Sequence of the second protein:
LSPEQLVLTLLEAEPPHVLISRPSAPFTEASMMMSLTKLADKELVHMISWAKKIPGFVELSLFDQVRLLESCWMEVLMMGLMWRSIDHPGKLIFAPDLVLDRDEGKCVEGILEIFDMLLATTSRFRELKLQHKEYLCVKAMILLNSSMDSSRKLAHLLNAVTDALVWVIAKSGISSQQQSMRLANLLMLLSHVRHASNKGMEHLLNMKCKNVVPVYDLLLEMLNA

These two protein chains interact to form a complex.

Sequence of the first protein:
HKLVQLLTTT

Contacts between the two chains:
Residue E72 in the second protein contacts residue L6 in the first protein (closest heavy-atom distance 3.8 Å).
Residue L64 in the second protein contacts residue T11 in the first protein (closest heavy-atom distance 3.3 Å).
Residue Q67 in the second protein is in contact with residue L10 in the first protein (closest heavy-atom distance 3.6 Å).
Residue D229 in the second protein contacts residue K5 in the first protein (closest heavy-atom distance 4.9 Å).
Residue L230 in the second protein is in contact with residue L6 in the first protein (closest heavy-atom distance 4.3 Å).
Residue I50 in the second protein contacts residue L10 in the first protein (closest heavy-atom distance 3.7 Å).
Residue F59 in the second protein interacts with residue L10 in the first protein (closest heavy-atom distance 4.1 Å).
Residue V47 in the second protein is in contact with residue L9 in the first protein (closest heavy-atom distance 4.2 Å).
Residue K54 in the second protein contacts residue L10 in the first protein (closest heavy-atom distance 2.9 Å).
Residue K54 in the second protein is in contact with residue L9 in the first protein (closest heavy-atom distance 4.2 Å).
Residue E233 in the second protein contacts residue K5 in the first protein (closest heavy-atom distance 2.8 Å).
Residue L71 in the second protein interacts with residue L10 in the first protein (closest heavy-atom distance 3.9 Å).
Residue V68 in the second protein interacts with residue L6 in the first protein (closest heavy-atom distance 3.4 Å).
Residue L64 in the second protein interacts with residue L10 in the first protein (closest heavy-atom distance 4.3 Å).
Residue V68 in the second protein contacts residue L10 in the first protein (closest heavy-atom distance 3.6 Å).
Residue L230 in the second protein is in contact with residue K5 in the first protein (closest heavy-atom distance 3.6 Å).
Residue L71 in the second protein is in contact with residue L6 in the first protein (closest heavy-atom distance 4.4 Å).
Residue E233 in the second protein interacts with residue H4 in the first protein (closest heavy-atom distance 3.7 Å).
Residue K54 in the second protein interacts with residue T13 in the first protein (closest heavy-atom distance 2.6 Å).
Residue I50 in the second protein interacts with residue L6 in the first protein (closest heavy-atom distance 3.6 Å).
Residue K54 in the second protein contacts residue T11 in the first protein (closest heavy-atom distance 4.5 Å).
Residue E233 in the second protein is in contact with residue L6 in the first protein (closest heavy-atom distance 3.3 Å).
Residue L230 in the second protein contacts residue L9 in the first protein (closest heavy-atom distance 3.8 Å).
Residue E233 in the second protein interacts with residue V7 in the first protein (closest heavy-atom distance 4.8 Å).
Residue I50 in the second protein interacts with residue L9 in the first protein (closest heavy-atom distance 3.7 Å).
Residue L64 in the second protein contacts residue V7 in the first protein (closest heavy-atom distance 4.3 Å).
Residue V68 in the second protein interacts with residue V7 in the first protein (closest heavy-atom distance 4.3 Å).
Residue M234 in the second protein is in contact with residue L6 in the first protein (closest heavy-atom distance 3.8 Å).